Sequence of the second protein:
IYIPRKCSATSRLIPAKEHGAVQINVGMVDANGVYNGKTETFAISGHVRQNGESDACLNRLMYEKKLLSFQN

Residue-level contacts at the interface:
Residue E18 in the first protein is in contact with residue R22 in the second protein (closest heavy-atom distance 4.5 Å).
Residue G21 in the first protein interacts with residue R22 in the second protein (closest heavy-atom distance 4.5 Å).
Residue K19 in the first protein contacts residue H57 in the second protein (closest heavy-atom distance 3.5 Å).
Residue G67 in the first protein interacts with residue S21 in the second protein (closest heavy-atom distance 3.6 Å).
Residue K19 in the first protein contacts residue R22 in the second protein (closest heavy-atom distance 4.2 Å).
Residue R23 in the first protein contacts residue R70 in the second protein (closest heavy-atom distance 3.3 Å).
Residue R23 in the first protein interacts with residue A19 in the second protein (closest heavy-atom distance 3.5 Å).
Residue L66 in the first protein is in contact with residue T20 in the second protein (closest heavy-atom distance 5.0 Å).
Residue L66 in the first protein is in contact with residue S21 in the second protein (closest heavy-atom distance 3.7 Å).
Residue R20 in the first protein interacts with residue H57 in the second protein (closest heavy-atom distance 3.6 Å).
Residue G67 in the first protein interacts with residue T20 in the second protein (closest heavy-atom distance 3.5 Å).
Residue R20 in the first protein contacts residue N61 in the second protein (closest heavy-atom distance 4.3 Å).
Residue R20 in the first protein is in contact with residue R22 in the second protein (closest heavy-atom distance 4.6 Å).
Residue G21 in the first protein is in contact with residue T20 in the second protein (closest heavy-atom distance 4.0 Å).
Residue G21 in the first protein is in contact with residue E63 in the second protein (closest heavy-atom distance 4.0 Å).
Residue G67 in the first protein is in contact with residue R22 in the second protein (closest heavy-atom distance 4.5 Å).

Sequence of the first protein:
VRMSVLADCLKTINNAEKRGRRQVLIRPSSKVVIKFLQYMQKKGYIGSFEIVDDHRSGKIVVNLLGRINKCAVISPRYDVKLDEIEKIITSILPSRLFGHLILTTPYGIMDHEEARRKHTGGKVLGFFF

This data describes a binding interaction between two proteins.